Sequence of protein 2:
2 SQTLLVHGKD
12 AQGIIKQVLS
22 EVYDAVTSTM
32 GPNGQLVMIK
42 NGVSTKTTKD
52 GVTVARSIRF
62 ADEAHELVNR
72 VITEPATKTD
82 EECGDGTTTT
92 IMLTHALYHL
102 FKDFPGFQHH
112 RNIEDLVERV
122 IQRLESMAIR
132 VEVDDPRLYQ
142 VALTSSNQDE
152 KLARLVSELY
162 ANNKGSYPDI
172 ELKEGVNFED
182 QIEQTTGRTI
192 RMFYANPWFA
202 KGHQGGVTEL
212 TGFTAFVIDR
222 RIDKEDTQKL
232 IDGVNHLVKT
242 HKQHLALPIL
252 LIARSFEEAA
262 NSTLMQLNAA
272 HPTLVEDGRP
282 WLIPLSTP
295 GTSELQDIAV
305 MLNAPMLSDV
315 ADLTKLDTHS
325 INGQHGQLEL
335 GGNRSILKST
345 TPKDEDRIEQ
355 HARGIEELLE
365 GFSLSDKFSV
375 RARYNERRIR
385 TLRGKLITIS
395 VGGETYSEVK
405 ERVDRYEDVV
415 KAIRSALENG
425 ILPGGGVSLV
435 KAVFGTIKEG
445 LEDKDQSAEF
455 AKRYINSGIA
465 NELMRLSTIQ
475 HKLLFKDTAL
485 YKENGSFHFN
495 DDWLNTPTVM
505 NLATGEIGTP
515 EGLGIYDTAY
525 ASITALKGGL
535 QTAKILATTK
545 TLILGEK

Sequence of protein 1:
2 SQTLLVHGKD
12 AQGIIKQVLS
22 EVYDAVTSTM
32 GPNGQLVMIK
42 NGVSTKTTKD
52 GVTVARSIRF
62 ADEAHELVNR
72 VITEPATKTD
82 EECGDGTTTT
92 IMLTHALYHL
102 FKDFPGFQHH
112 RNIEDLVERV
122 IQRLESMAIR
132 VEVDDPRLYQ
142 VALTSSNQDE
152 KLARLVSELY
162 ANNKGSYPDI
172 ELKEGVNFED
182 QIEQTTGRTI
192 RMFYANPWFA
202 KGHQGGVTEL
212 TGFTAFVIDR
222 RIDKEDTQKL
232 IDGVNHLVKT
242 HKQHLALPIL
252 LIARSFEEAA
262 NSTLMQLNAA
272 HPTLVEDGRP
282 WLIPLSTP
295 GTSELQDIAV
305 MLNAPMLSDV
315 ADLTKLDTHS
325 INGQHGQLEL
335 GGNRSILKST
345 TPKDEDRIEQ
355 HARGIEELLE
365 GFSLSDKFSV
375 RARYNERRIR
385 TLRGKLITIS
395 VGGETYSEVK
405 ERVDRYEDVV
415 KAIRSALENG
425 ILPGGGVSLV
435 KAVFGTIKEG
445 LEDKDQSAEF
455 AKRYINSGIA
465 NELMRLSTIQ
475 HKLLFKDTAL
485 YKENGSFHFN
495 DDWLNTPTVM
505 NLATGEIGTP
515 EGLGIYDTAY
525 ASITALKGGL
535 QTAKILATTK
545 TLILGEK

These two protein chains interact to form a complex.

Residue-level contacts at the interface:
Residue I547 in protein 1 contacts residue V55 in protein 2 (closest heavy-atom distance 4.0 Å).
Residue E64 in protein 1 is in contact with residue K41 in protein 2 (closest heavy-atom distance 3.8 Å).
Residue T543 in protein 1 contacts residue L37 in protein 2 (closest heavy-atom distance 3.6 Å).
Residue T296 in protein 1 interacts with residue V177 in protein 2 (closest heavy-atom distance 3.8 Å).
Residue F108 in protein 1 interacts with residue Q36 in protein 2 (closest heavy-atom distance 3.4 Å).
Residue T542 in protein 1 is in contact with residue Q36 in protein 2 (closest heavy-atom distance 3.4 Å).
Residue L6 in protein 1 contacts residue E22 in protein 2 (closest heavy-atom distance 3.5 Å).
Residue L546 in protein 1 is in contact with residue M39 in protein 2 (closest heavy-atom distance 3.9 Å).
Residue T296 in protein 1 interacts with residue N178 in protein 2 (closest heavy-atom distance 3.2 Å).
Residue L5 in protein 1 contacts residue R60 in protein 2 (closest heavy-atom distance 3.7 Å).
Residue I539 in protein 1 contacts residue M39 in protein 2 (closest heavy-atom distance 4.2 Å).
Residue T543 in protein 1 is in contact with residue M39 in protein 2 (closest heavy-atom distance 3.3 Å).
Residue V374 in protein 1 is in contact with residue F179 in protein 2 (closest heavy-atom distance 4.3 Å).
Residue K551 in protein 1 is in contact with residue R60 in protein 2 (closest heavy-atom distance 3.6 Å).
Residue H8 in protein 1 is in contact with residue D25 in protein 2 (closest heavy-atom distance 3.4 Å).
Residue R71 in protein 1 interacts with residue V44 in protein 2 (closest heavy-atom distance 4.1 Å).
Residue L6 in protein 1 contacts residue I59 in protein 2 (closest heavy-atom distance 4.3 Å).
Residue T545 in protein 1 is in contact with residue V38 in protein 2 (closest heavy-atom distance 3.6 Å).
Residue G295 in protein 1 contacts residue N178 in protein 2 (closest heavy-atom distance 3.6 Å).
Residue K544 in protein 1 is in contact with residue L37 in protein 2 (closest heavy-atom distance 3.2 Å).
Residue V374 in protein 1 interacts with residue E398 in protein 2 (closest heavy-atom distance 3.9 Å).
Residue L540 in protein 1 is in contact with residue M39 in protein 2 (closest heavy-atom distance 4.1 Å).
Residue R255 in protein 1 contacts residue V177 in protein 2 (closest heavy-atom distance 3.6 Å).
Residue I539 in protein 1 interacts with residue T48 in protein 2 (closest heavy-atom distance 3.8 Å).
Residue L548 in protein 1 is in contact with residue K41 in protein 2 (closest heavy-atom distance 4.1 Å).
Residue G295 in protein 1 contacts residue V177 in protein 2 (closest heavy-atom distance 3.0 Å).
Residue V69 in protein 1 is in contact with residue M39 in protein 2 (closest heavy-atom distance 4.0 Å).
Residue L5 in protein 1 contacts residue A62 in protein 2 (closest heavy-atom distance 4.1 Å).
Residue K544 in protein 1 is in contact with residue Q36 in protein 2 (closest heavy-atom distance 3.6 Å).
Residue G549 in protein 1 interacts with residue S58 in protein 2 (closest heavy-atom distance 4.1 Å).
Residue L68 in protein 1 contacts residue T46 in protein 2 (closest heavy-atom distance 3.3 Å).
Residue V72 in protein 1 interacts with residue T46 in protein 2 (closest heavy-atom distance 3.7 Å).
Residue R71 in protein 1 interacts with residue S45 in protein 2 (closest heavy-atom distance 2.7 Å).
Residue R375 in protein 1 contacts residue F179 in protein 2 (closest heavy-atom distance 4.3 Å).
Residue Y378 in protein 1 interacts with residue F179 in protein 2 (closest heavy-atom distance 3.7 Å).
Residue V72 in protein 1 contacts residue M39 in protein 2 (closest heavy-atom distance 4.2 Å).
Residue L68 in protein 1 contacts residue I40 in protein 2 (closest heavy-atom distance 3.7 Å).
Residue I547 in protein 1 is in contact with residue I40 in protein 2 (closest heavy-atom distance 3.8 Å).
Residue I539 in protein 1 interacts with residue L37 in protein 2 (closest heavy-atom distance 3.9 Å).
Residue T542 in protein 1 interacts with residue L37 in protein 2 (closest heavy-atom distance 3.0 Å).
Residue V72 in protein 1 is in contact with residue T48 in protein 2 (closest heavy-atom distance 3.6 Å).
Residue S373 in protein 1 interacts with residue E398 in protein 2 (closest heavy-atom distance 4.0 Å).
Residue R71 in protein 1 is in contact with residue T46 in protein 2 (closest heavy-atom distance 2.6 Å).
Residue R71 in protein 1 contacts residue K41 in protein 2 (closest heavy-atom distance 3.7 Å).
Residue L6 in protein 1 interacts with residue F61 in protein 2 (closest heavy-atom distance 3.9 Å).
Residue Q3 in protein 1 is in contact with residue A62 in protein 2 (closest heavy-atom distance 3.9 Å).
Residue I547 in protein 1 interacts with residue S58 in protein 2 (closest heavy-atom distance 3.2 Å).
Residue L5 in protein 1 is in contact with residue F61 in protein 2 (closest heavy-atom distance 4.0 Å).
Residue G549 in protein 1 is in contact with residue R60 in protein 2 (closest heavy-atom distance 3.7 Å).
Residue L68 in protein 1 contacts residue K41 in protein 2 (closest heavy-atom distance 3.6 Å).
Residue T545 in protein 1 is in contact with residue S29 in protein 2 (closest heavy-atom distance 3.8 Å).
Residue T545 in protein 1 is in contact with residue A26 in protein 2 (closest heavy-atom distance 3.9 Å).
Residue L68 in protein 1 contacts residue M39 in protein 2 (closest heavy-atom distance 4.0 Å).
Residue I547 in protein 1 interacts with residue I59 in protein 2 (closest heavy-atom distance 3.5 Å).
Residue I547 in protein 1 is in contact with residue M39 in protein 2 (closest heavy-atom distance 3.1 Å).
Residue T545 in protein 1 contacts residue L37 in protein 2 (closest heavy-atom distance 3.7 Å).
Residue I547 in protein 1 interacts with residue V38 in protein 2 (closest heavy-atom distance 3.6 Å).
Residue I547 in protein 1 is in contact with residue K41 in protein 2 (closest heavy-atom distance 3.2 Å).
Residue F108 in protein 1 is in contact with residue N34 in protein 2 (closest heavy-atom distance 3.4 Å).
Residue T545 in protein 1 interacts with residue M39 in protein 2 (closest heavy-atom distance 3.3 Å).